The following describes two proteins that form a bound complex.

Sequence of chain B:
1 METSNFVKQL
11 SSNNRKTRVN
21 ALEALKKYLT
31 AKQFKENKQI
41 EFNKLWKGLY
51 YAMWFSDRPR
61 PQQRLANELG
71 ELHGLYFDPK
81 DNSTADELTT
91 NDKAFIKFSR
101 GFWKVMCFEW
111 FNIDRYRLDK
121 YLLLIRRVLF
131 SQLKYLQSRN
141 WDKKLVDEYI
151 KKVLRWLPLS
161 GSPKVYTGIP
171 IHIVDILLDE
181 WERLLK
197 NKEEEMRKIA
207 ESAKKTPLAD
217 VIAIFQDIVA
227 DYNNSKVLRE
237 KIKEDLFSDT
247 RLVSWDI

Sequence of chain A:
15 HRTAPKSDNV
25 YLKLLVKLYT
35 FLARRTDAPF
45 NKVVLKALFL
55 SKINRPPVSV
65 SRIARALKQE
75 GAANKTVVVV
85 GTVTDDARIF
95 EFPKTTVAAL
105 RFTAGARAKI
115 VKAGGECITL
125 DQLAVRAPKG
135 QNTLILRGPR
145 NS

Residue-level contacts at the interface:
Residue S231 in chain B contacts residue R130 in chain A (closest heavy-atom distance 4.6 Å).
Residue T167 in chain B interacts with residue V129 in chain A (closest heavy-atom distance 4.7 Å).